The following describes two proteins that form a bound complex.

Sequence of protein 2:
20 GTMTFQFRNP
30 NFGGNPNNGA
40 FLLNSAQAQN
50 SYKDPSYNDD

Interface contacts:
Residue D170 in protein 1 interacts with residue G20 in protein 2 (closest heavy-atom distance 2.9 Å).
Residue Q166 in protein 1 interacts with residue M22 in protein 2 (closest heavy-atom distance 3.3 Å).
Residue S198 in protein 1 interacts with residue M22 in protein 2 (closest heavy-atom distance 3.4 Å).
Residue G160 in protein 1 is in contact with residue Q48 in protein 2 (closest heavy-atom distance 3.7 Å).
Residue Q202 in protein 1 contacts residue F24 in protein 2 (closest heavy-atom distance 3.5 Å).
Residue R157 in protein 1 is in contact with residue S44 in protein 2 (closest heavy-atom distance 4.7 Å).
Residue Q202 in protein 1 interacts with residue R27 in protein 2 (closest heavy-atom distance 3.1 Å).
Residue I209 in protein 1 is in contact with residue Y51 in protein 2 (closest heavy-atom distance 3.3 Å).
Residue G217 in protein 1 interacts with residue F31 in protein 2 (closest heavy-atom distance 4.0 Å).
Residue E200 in protein 1 is in contact with residue R27 in protein 2 (closest heavy-atom distance 3.7 Å).
Residue Y211 in protein 1 contacts residue K52 in protein 2 (closest heavy-atom distance 3.7 Å).
Residue D164 in protein 1 is in contact with residue R27 in protein 2 (closest heavy-atom distance 3.8 Å).
Residue F208 in protein 1 contacts residue N49 in protein 2 (closest heavy-atom distance 3.5 Å).
Residue F206 in protein 1 contacts residue L41 in protein 2 (closest heavy-atom distance 3.1 Å).
Residue F206 in protein 1 contacts residue L42 in protein 2 (closest heavy-atom distance 4.0 Å).
Residue S198 in protein 1 contacts residue G20 in protein 2 (closest heavy-atom distance 3.1 Å).
Residue Y199 in protein 1 interacts with residue M22 in protein 2 (closest heavy-atom distance 3.9 Å).
Residue E218 in protein 1 is in contact with residue F26 in protein 2 (closest heavy-atom distance 3.3 Å).
Residue F208 in protein 1 contacts residue Q46 in protein 2 (closest heavy-atom distance 3.8 Å).
Residue Y211 in protein 1 interacts with residue P54 in protein 2 (closest heavy-atom distance 3.9 Å).
Residue E218 in protein 1 is in contact with residue F31 in protein 2 (closest heavy-atom distance 4.0 Å).
Residue S147 in protein 1 interacts with residue G20 in protein 2 (closest heavy-atom distance 4.4 Å).
Residue E218 in protein 1 contacts residue R27 in protein 2 (closest heavy-atom distance 2.8 Å).
Residue F208 in protein 1 contacts residue A45 in protein 2 (closest heavy-atom distance 3.2 Å).
Residue E200 in protein 1 contacts residue F24 in protein 2 (closest heavy-atom distance 4.2 Å).
Residue G220 in protein 1 is in contact with residue F24 in protein 2 (closest heavy-atom distance 3.4 Å).
Residue R207 in protein 1 interacts with residue Y51 in protein 2 (closest heavy-atom distance 4.2 Å).
Residue E216 in protein 1 interacts with residue N28 in protein 2 (closest heavy-atom distance 3.8 Å).
Residue L214 in protein 1 interacts with residue L42 in protein 2 (closest heavy-atom distance 3.8 Å).
Residue N148 in protein 1 is in contact with residue G20 in protein 2 (closest heavy-atom distance 3.2 Å).
Residue Q168 in protein 1 interacts with residue G20 in protein 2 (closest heavy-atom distance 2.8 Å).
Residue E216 in protein 1 interacts with residue F31 in protein 2 (closest heavy-atom distance 4.3 Å).
Residue E200 in protein 1 is in contact with residue Q25 in protein 2 (closest heavy-atom distance 4.5 Å).
Residue T222 in protein 1 is in contact with residue F24 in protein 2 (closest heavy-atom distance 3.5 Å).
Residue Y211 in protein 1 contacts residue N49 in protein 2 (closest heavy-atom distance 3.6 Å).
Residue Y211 in protein 1 is in contact with residue D53 in protein 2 (closest heavy-atom distance 3.7 Å).
Residue K64 in protein 1 contacts residue T21 in protein 2 (closest heavy-atom distance 4.1 Å).
Residue F206 in protein 1 contacts residue N28 in protein 2 (closest heavy-atom distance 3.0 Å).
Residue E218 in protein 1 is in contact with residue N28 in protein 2 (closest heavy-atom distance 3.0 Å).
Residue F159 in protein 1 contacts residue Q48 in protein 2 (closest heavy-atom distance 3.2 Å).
Residue Y211 in protein 1 interacts with residue Y51 in protein 2 (closest heavy-atom distance 3.4 Å).
Residue Y221 in protein 1 is in contact with residue F24 in protein 2 (closest heavy-atom distance 4.1 Å).
Residue E216 in protein 1 contacts residue N30 in protein 2 (closest heavy-atom distance 3.9 Å).
Residue T222 in protein 1 contacts residue M22 in protein 2 (closest heavy-atom distance 3.0 Å).
Residue N224 in protein 1 contacts residue M22 in protein 2 (closest heavy-atom distance 2.4 Å).
Residue R157 in protein 1 contacts residue L41 in protein 2 (closest heavy-atom distance 4.4 Å).
Residue F206 in protein 1 interacts with residue A45 in protein 2 (closest heavy-atom distance 3.3 Å).
Residue F208 in protein 1 contacts residue L42 in protein 2 (closest heavy-atom distance 4.6 Å).
Residue E200 in protein 1 is in contact with residue T23 in protein 2 (closest heavy-atom distance 4.1 Å).
Residue D210 in protein 1 is in contact with residue Y51 in protein 2 (closest heavy-atom distance 3.6 Å).
Residue L214 in protein 1 contacts residue A45 in protein 2 (closest heavy-atom distance 4.3 Å).
Residue Q168 in protein 1 interacts with residue M22 in protein 2 (closest heavy-atom distance 3.5 Å).
Residue F208 in protein 1 interacts with residue Y51 in protein 2 (closest heavy-atom distance 3.4 Å).
Residue N224 in protein 1 interacts with residue T21 in protein 2 (closest heavy-atom distance 3.3 Å).
Residue Q202 in protein 1 interacts with residue Q25 in protein 2 (closest heavy-atom distance 3.0 Å).
Residue T222 in protein 1 contacts residue T23 in protein 2 (closest heavy-atom distance 4.2 Å).
Residue E200 in protein 1 contacts residue M22 in protein 2 (closest heavy-atom distance 3.8 Å).
Residue D210 in protein 1 interacts with residue N49 in protein 2 (closest heavy-atom distance 4.2 Å).
Residue Y167 in protein 1 interacts with residue M22 in protein 2 (closest heavy-atom distance 4.7 Å).
Residue N224 in protein 1 contacts residue G20 in protein 2 (closest heavy-atom distance 3.6 Å).

Sequence of protein 1:
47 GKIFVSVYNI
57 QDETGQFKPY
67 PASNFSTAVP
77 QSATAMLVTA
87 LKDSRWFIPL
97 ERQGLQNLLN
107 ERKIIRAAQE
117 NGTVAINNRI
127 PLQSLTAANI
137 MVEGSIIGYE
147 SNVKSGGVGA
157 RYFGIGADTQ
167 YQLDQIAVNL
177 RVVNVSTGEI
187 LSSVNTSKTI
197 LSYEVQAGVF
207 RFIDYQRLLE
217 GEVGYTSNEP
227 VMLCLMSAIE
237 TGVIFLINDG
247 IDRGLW